Sequence of protein 1:
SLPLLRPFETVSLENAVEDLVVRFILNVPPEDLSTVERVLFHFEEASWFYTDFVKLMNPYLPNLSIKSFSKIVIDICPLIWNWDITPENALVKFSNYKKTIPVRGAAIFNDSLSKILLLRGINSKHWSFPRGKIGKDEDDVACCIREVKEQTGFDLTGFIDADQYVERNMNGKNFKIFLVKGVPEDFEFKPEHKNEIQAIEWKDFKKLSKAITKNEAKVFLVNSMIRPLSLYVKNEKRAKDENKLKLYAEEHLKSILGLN

Residue-level contacts at the interface:
Residue I259 in protein 1 is in contact with residue S27 in protein 2 (closest heavy-atom distance 3.8 Å).
Residue I259 in protein 1 is in contact with residue L2 in protein 2 (closest heavy-atom distance 4.4 Å).
Residue A252 in protein 1 is in contact with residue F4 in protein 2 (closest heavy-atom distance 4.3 Å).
Residue E253 in protein 1 interacts with residue V59 in protein 2 (closest heavy-atom distance 3.4 Å).
Residue L248 in protein 1 interacts with residue L62 in protein 2 (closest heavy-atom distance 3.9 Å).
Residue L262 in protein 1 interacts with residue Y55 in protein 2 (closest heavy-atom distance 4.9 Å).
Residue G261 in protein 1 is in contact with residue A51 in protein 2 (closest heavy-atom distance 4.6 Å).
Residue E253 in protein 1 is in contact with residue K58 in protein 2 (closest heavy-atom distance 3.4 Å).
Residue L248 in protein 1 interacts with residue Y7 in protein 2 (closest heavy-atom distance 4.7 Å).
Residue K257 in protein 1 interacts with residue D56 in protein 2 (closest heavy-atom distance 3.1 Å).
Residue Y251 in protein 1 is in contact with residue F4 in protein 2 (closest heavy-atom distance 4.6 Å).
Residue I259 in protein 1 is in contact with residue V26 in protein 2 (closest heavy-atom distance 3.8 Å).
Residue K257 in protein 1 is in contact with residue L57 in protein 2 (closest heavy-atom distance 3.6 Å).
Residue E253 in protein 1 is in contact with residue L57 in protein 2 (closest heavy-atom distance 4.5 Å).
Residue L260 in protein 1 contacts residue P28 in protein 2 (closest heavy-atom distance 4.3 Å).
Residue L260 in protein 1 interacts with residue L57 in protein 2 (closest heavy-atom distance 4.8 Å).
Residue K249 in protein 1 contacts residue L60 in protein 2 (closest heavy-atom distance 2.8 Å).
Residue L260 in protein 1 contacts residue L31 in protein 2 (closest heavy-atom distance 4.4 Å).
Residue K249 in protein 1 contacts residue L62 in protein 2 (closest heavy-atom distance 3.6 Å).
Residue L256 in protein 1 interacts with residue L23 in protein 2 (closest heavy-atom distance 4.0 Å).
Residue L256 in protein 1 contacts residue F4 in protein 2 (closest heavy-atom distance 3.4 Å).
Residue L256 in protein 1 is in contact with residue L57 in protein 2 (closest heavy-atom distance 4.0 Å).
Residue L260 in protein 1 interacts with residue L54 in protein 2 (closest heavy-atom distance 3.6 Å).
Residue H255 in protein 1 interacts with residue F4 in protein 2 (closest heavy-atom distance 3.5 Å).
Residue I259 in protein 1 contacts residue F4 in protein 2 (closest heavy-atom distance 4.2 Å).
Residue L260 in protein 1 contacts residue V26 in protein 2 (closest heavy-atom distance 3.6 Å).
Residue A252 in protein 1 interacts with residue V59 in protein 2 (closest heavy-atom distance 4.7 Å).
Residue L260 in protein 1 interacts with residue A51 in protein 2 (closest heavy-atom distance 4.0 Å).
Residue E245 in protein 1 contacts residue L62 in protein 2 (closest heavy-atom distance 4.1 Å).
Residue K249 in protein 1 interacts with residue K61 in protein 2 (closest heavy-atom distance 4.2 Å).
Residue I259 in protein 1 interacts with residue P28 in protein 2 (closest heavy-atom distance 3.4 Å).
Residue L256 in protein 1 contacts residue I9 in protein 2 (closest heavy-atom distance 4.1 Å).
Residue G261 in protein 1 contacts residue L54 in protein 2 (closest heavy-atom distance 4.8 Å).
Residue K249 in protein 1 interacts with residue V59 in protein 2 (closest heavy-atom distance 3.4 Å).
Residue A252 in protein 1 contacts residue Y7 in protein 2 (closest heavy-atom distance 3.4 Å).
Residue L260 in protein 1 interacts with residue S27 in protein 2 (closest heavy-atom distance 4.5 Å).

This data describes a binding interaction between two proteins.

Sequence of protein 2:
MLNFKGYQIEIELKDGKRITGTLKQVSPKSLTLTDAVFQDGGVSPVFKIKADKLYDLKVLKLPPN